Sequence of the first protein:
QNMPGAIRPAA

Contacts between the two chains:
Residue F27 in the second protein contacts residue R10 in the first protein (closest heavy-atom distance 3.6 Å).
Residue H289 in the second protein interacts with residue A12 in the first protein (closest heavy-atom distance 4.6 Å).
Residue V215 in the second protein is in contact with residue P11 in the first protein (closest heavy-atom distance 4.1 Å).
Residue Y136 in the second protein contacts residue I9 in the first protein (closest heavy-atom distance 3.2 Å).
Residue Q23 in the second protein interacts with residue I9 in the first protein (closest heavy-atom distance 4.5 Å).
Residue F27 in the second protein is in contact with residue G7 in the first protein (closest heavy-atom distance 3.4 Å).
Residue F348 in the second protein is in contact with residue Q3 in the first protein (closest heavy-atom distance 3.3 Å).
Residue F348 in the second protein interacts with residue N4 in the first protein (closest heavy-atom distance 3.7 Å).
Residue K345 in the second protein interacts with residue I9 in the first protein (closest heavy-atom distance 4.3 Å).
Residue W290 in the second protein contacts residue P11 in the first protein (closest heavy-atom distance 4.7 Å).
Residue Y28 in the second protein interacts with residue I9 in the first protein (closest heavy-atom distance 3.5 Å).
Residue V215 in the second protein interacts with residue M5 in the first protein (closest heavy-atom distance 4.3 Å).
Residue M37 in the second protein is in contact with residue R10 in the first protein (closest heavy-atom distance 3.2 Å).
Residue P347 in the second protein interacts with residue N4 in the first protein (closest heavy-atom distance 4.3 Å).
Residue Q33 in the second protein interacts with residue R10 in the first protein (closest heavy-atom distance 4.5 Å).
Residue N140 in the second protein is in contact with residue I9 in the first protein (closest heavy-atom distance 3.9 Å).
Residue M134 in the second protein interacts with residue R10 in the first protein (closest heavy-atom distance 3.5 Å).
Residue E141 in the second protein is in contact with residue R10 in the first protein (closest heavy-atom distance 2.9 Å).
Residue F27 in the second protein contacts residue A8 in the first protein (closest heavy-atom distance 3.6 Å).
Residue H289 in the second protein interacts with residue P11 in the first protein (closest heavy-atom distance 3.2 Å).
Residue H289 in the second protein interacts with residue R10 in the first protein (closest heavy-atom distance 3.0 Å).
Residue Y291 in the second protein contacts residue P11 in the first protein (closest heavy-atom distance 3.7 Å).
Residue P347 in the second protein is in contact with residue Q3 in the first protein (closest heavy-atom distance 4.5 Å).
Residue Q23 in the second protein interacts with residue G7 in the first protein (closest heavy-atom distance 3.4 Å).
Residue R350 in the second protein interacts with residue Q3 in the first protein (closest heavy-atom distance 4.9 Å).
Residue F349 in the second protein contacts residue P11 in the first protein (closest heavy-atom distance 4.0 Å).
Residue N36 in the second protein interacts with residue P11 in the first protein (closest heavy-atom distance 3.0 Å).
Residue F348 in the second protein contacts residue M5 in the first protein (closest heavy-atom distance 4.9 Å).
Residue N36 in the second protein is in contact with residue R10 in the first protein (closest heavy-atom distance 4.5 Å).
Residue F27 in the second protein contacts residue I9 in the first protein (closest heavy-atom distance 3.7 Å).
Residue Y291 in the second protein is in contact with residue A12 in the first protein (closest heavy-atom distance 2.8 Å).
Residue Y28 in the second protein interacts with residue R10 in the first protein (closest heavy-atom distance 3.1 Å).
Residue P347 in the second protein interacts with residue M5 in the first protein (closest heavy-atom distance 3.7 Å).
Residue D40 in the second protein interacts with residue A13 in the first protein (closest heavy-atom distance 4.8 Å).
Residue E141 in the second protein contacts residue I9 in the first protein (closest heavy-atom distance 3.1 Å).
Residue F349 in the second protein contacts residue Q3 in the first protein (closest heavy-atom distance 2.7 Å).
Residue F349 in the second protein interacts with residue A12 in the first protein (closest heavy-atom distance 4.4 Å).
Residue F349 in the second protein is in contact with residue N4 in the first protein (closest heavy-atom distance 4.7 Å).
Residue N36 in the second protein interacts with residue A12 in the first protein (closest heavy-atom distance 3.4 Å).
Residue E132 in the second protein contacts residue R10 in the first protein (closest heavy-atom distance 2.9 Å).
Residue Y136 in the second protein interacts with residue M5 in the first protein (closest heavy-atom distance 4.8 Å).
Residue Y136 in the second protein interacts with residue P11 in the first protein (closest heavy-atom distance 4.1 Å).
Residue W290 in the second protein is in contact with residue R10 in the first protein (closest heavy-atom distance 3.7 Å).
Residue Y291 in the second protein contacts residue A13 in the first protein (closest heavy-atom distance 3.7 Å).
Residue Y24 in the second protein interacts with residue I9 in the first protein (closest heavy-atom distance 3.7 Å).
Residue Q212 in the second protein is in contact with residue N4 in the first protein (closest heavy-atom distance 3.1 Å).
Residue Y136 in the second protein is in contact with residue A8 in the first protein (closest heavy-atom distance 4.6 Å).
Residue N36 in the second protein is in contact with residue A13 in the first protein (closest heavy-atom distance 2.5 Å).
Residue F349 in the second protein contacts residue M5 in the first protein (closest heavy-atom distance 3.2 Å).
Residue G135 in the second protein interacts with residue R10 in the first protein (closest heavy-atom distance 4.6 Å).
Residue H289 in the second protein contacts residue A13 in the first protein (closest heavy-atom distance 3.7 Å).

This data describes a binding interaction between two proteins.

Sequence of the second protein:
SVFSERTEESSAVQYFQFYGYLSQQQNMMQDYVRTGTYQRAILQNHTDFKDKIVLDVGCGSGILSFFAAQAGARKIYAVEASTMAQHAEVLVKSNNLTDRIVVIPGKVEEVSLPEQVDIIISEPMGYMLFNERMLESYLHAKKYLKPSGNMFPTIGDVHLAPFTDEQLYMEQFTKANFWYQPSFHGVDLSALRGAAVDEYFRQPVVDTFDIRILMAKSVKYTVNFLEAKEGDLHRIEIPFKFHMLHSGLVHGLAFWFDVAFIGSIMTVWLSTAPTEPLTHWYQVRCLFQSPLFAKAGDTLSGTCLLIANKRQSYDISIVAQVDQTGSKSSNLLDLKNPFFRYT